These two protein chains interact to form a complex.

Sequence of the second protein:
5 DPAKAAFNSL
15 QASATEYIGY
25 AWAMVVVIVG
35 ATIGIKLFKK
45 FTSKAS

Sequence of the first protein:
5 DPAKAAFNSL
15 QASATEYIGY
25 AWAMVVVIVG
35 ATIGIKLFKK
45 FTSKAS

Residue-level contacts at the interface:
Residue F42 in the first protein is in contact with residue L14 in the second protein (closest heavy-atom distance 3.9 Å).
Residue T46 in the first protein interacts with residue F11 in the second protein (closest heavy-atom distance 3.9 Å).
Residue F42 in the first protein is in contact with residue A10 in the second protein (closest heavy-atom distance 3.6 Å).
Residue F45 in the first protein contacts residue F11 in the second protein (closest heavy-atom distance 4.3 Å).
Residue T46 in the first protein is in contact with residue L14 in the second protein (closest heavy-atom distance 3.6 Å).
Residue F42 in the first protein is in contact with residue F11 in the second protein (closest heavy-atom distance 3.6 Å).
Residue F42 in the first protein contacts residue A7 in the second protein (closest heavy-atom distance 4.5 Å).